The following describes two proteins that form a bound complex.

Residue-level contacts at the interface:
Residue L115 in the first protein interacts with residue D51 in the second protein (closest heavy-atom distance 3.7 Å).
Residue M96 in the first protein interacts with residue E34 in the second protein (closest heavy-atom distance 3.9 Å).
Residue I114 in the first protein interacts with residue D51 in the second protein (closest heavy-atom distance 2.4 Å).
Residue A99 in the first protein is in contact with residue E69 in the second protein (closest heavy-atom distance 3.4 Å).
Residue I110 in the first protein is in contact with residue L58 in the second protein (closest heavy-atom distance 3.6 Å).
Residue R92 in the first protein contacts residue D80 in the second protein (closest heavy-atom distance 3.1 Å).
Residue M96 in the first protein interacts with residue Q33 in the second protein (closest heavy-atom distance 3.7 Å).
Residue R92 in the first protein contacts residue R81 in the second protein (closest heavy-atom distance 4.1 Å).
Residue V38 in the first protein interacts with residue S61 in the second protein (closest heavy-atom distance 4.4 Å).
Residue V38 in the first protein is in contact with residue L64 in the second protein (closest heavy-atom distance 3.5 Å).
Residue I106 in the first protein contacts residue L58 in the second protein (closest heavy-atom distance 4.2 Å).
Residue S118 in the first protein contacts residue V50 in the second protein (closest heavy-atom distance 3.5 Å).
Residue S118 in the first protein contacts residue L48 in the second protein (closest heavy-atom distance 2.8 Å).
Residue A93 in the first protein contacts residue A30 in the second protein (closest heavy-atom distance 3.2 Å).
Residue M96 in the first protein is in contact with residue F31 in the second protein (closest heavy-atom distance 4.2 Å).
Residue M63 in the first protein interacts with residue M63 in the second protein (closest heavy-atom distance 3.3 Å).
Residue A99 in the first protein contacts residue M66 in the second protein (closest heavy-atom distance 4.3 Å).
Residue S98 in the first protein interacts with residue E69 in the second protein (closest heavy-atom distance 4.3 Å).
Residue I53 in the first protein contacts residue A52 in the second protein (closest heavy-atom distance 2.6 Å).
Residue T111 in the first protein interacts with residue R55 in the second protein (closest heavy-atom distance 2.5 Å).
Residue V107 in the first protein is in contact with residue R55 in the second protein (closest heavy-atom distance 4.3 Å).
Residue V56 in the first protein is in contact with residue V56 in the second protein (closest heavy-atom distance 3.9 Å).
Residue I103 in the first protein contacts residue V62 in the second protein (closest heavy-atom distance 3.7 Å).
Residue K94 in the first protein is in contact with residue N27 in the second protein (closest heavy-atom distance 2.6 Å).
Residue A74 in the first protein is in contact with residue I75 in the second protein (closest heavy-atom distance 3.6 Å).
Residue I53 in the first protein interacts with residue T54 in the second protein (closest heavy-atom distance 3.1 Å).
Residue A74 in the first protein interacts with residue L71 in the second protein (closest heavy-atom distance 3.3 Å).
Residue A100 in the first protein contacts residue Q33 in the second protein (closest heavy-atom distance 4.4 Å).
Residue I114 in the first protein contacts residue R55 in the second protein (closest heavy-atom distance 3.7 Å).
Residue R92 in the first protein interacts with residue A77 in the second protein (closest heavy-atom distance 4.1 Å).
Residue E34 in the first protein contacts residue L64 in the second protein (closest heavy-atom distance 3.5 Å).
Residue E85 in the first protein interacts with residue N72 in the second protein (closest heavy-atom distance 2.7 Å).
Residue M96 in the first protein is in contact with residue A30 in the second protein (closest heavy-atom distance 2.8 Å).
Residue V78 in the first protein is in contact with residue I75 in the second protein (closest heavy-atom distance 3.6 Å).
Residue I103 in the first protein contacts residue M66 in the second protein (closest heavy-atom distance 4.4 Å).
Residue I53 in the first protein is in contact with residue L57 in the second protein (closest heavy-atom distance 4.3 Å).
Residue A77 in the first protein is in contact with residue I75 in the second protein (closest heavy-atom distance 4.2 Å).
Residue D95 in the first protein interacts with residue I70 in the second protein (closest heavy-atom distance 3.6 Å).
Residue D95 in the first protein interacts with residue S73 in the second protein (closest heavy-atom distance 2.6 Å).
Residue G97 in the first protein is in contact with residue A30 in the second protein (closest heavy-atom distance 3.5 Å).
Residue V101 in the first protein contacts residue I26 in the second protein (closest heavy-atom distance 4.1 Å).
Residue W117 in the first protein contacts residue D51 in the second protein (closest heavy-atom distance 3.5 Å).
Residue E85 in the first protein interacts with residue V68 in the second protein (closest heavy-atom distance 3.4 Å).
Residue D95 in the first protein is in contact with residue E69 in the second protein (closest heavy-atom distance 2.6 Å).
Residue S118 in the first protein is in contact with residue D51 in the second protein (closest heavy-atom distance 2.5 Å).
Residue I53 in the first protein is in contact with residue I53 in the second protein (closest heavy-atom distance 3.5 Å).
Residue L115 in the first protein interacts with residue I44 in the second protein (closest heavy-atom distance 3.8 Å).
Residue V38 in the first protein interacts with residue V65 in the second protein (closest heavy-atom distance 3.6 Å).
Residue V56 in the first protein interacts with residue L57 in the second protein (closest heavy-atom distance 4.5 Å).
Residue V78 in the first protein contacts residue V79 in the second protein (closest heavy-atom distance 3.7 Å).
Residue S118 in the first protein contacts residue D49 in the second protein (closest heavy-atom distance 3.7 Å).
Residue L71 in the first protein contacts residue L71 in the second protein (closest heavy-atom distance 3.8 Å).
Residue R92 in the first protein is in contact with residue S73 in the second protein (closest heavy-atom distance 4.3 Å).
Residue H119 in the first protein is in contact with residue L48 in the second protein (closest heavy-atom distance 4.0 Å).
Residue G97 in the first protein interacts with residue I26 in the second protein (closest heavy-atom distance 3.9 Å).
Residue K94 in the first protein is in contact with residue I26 in the second protein (closest heavy-atom distance 3.8 Å).
Residue E88 in the first protein is in contact with residue E76 in the second protein (closest heavy-atom distance 3.4 Å).
Residue V56 in the first protein contacts residue S60 in the second protein (closest heavy-atom distance 4.0 Å).
Residue E34 in the first protein interacts with residue I67 in the second protein (closest heavy-atom distance 3.0 Å).
Residue D49 in the first protein contacts residue L57 in the second protein (closest heavy-atom distance 3.0 Å).

Sequence of the second protein:
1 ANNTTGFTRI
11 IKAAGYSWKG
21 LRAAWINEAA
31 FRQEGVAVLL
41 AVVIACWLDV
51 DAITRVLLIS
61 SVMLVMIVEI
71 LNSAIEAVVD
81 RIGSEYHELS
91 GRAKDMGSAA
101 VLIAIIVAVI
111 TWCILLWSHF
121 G

Sequence of the first protein:
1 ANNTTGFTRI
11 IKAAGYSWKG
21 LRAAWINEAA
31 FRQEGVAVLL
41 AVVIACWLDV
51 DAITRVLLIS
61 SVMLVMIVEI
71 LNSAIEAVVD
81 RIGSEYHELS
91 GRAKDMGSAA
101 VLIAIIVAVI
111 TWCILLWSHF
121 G